The following describes two proteins that form a bound complex.

Sequence of protein 1:
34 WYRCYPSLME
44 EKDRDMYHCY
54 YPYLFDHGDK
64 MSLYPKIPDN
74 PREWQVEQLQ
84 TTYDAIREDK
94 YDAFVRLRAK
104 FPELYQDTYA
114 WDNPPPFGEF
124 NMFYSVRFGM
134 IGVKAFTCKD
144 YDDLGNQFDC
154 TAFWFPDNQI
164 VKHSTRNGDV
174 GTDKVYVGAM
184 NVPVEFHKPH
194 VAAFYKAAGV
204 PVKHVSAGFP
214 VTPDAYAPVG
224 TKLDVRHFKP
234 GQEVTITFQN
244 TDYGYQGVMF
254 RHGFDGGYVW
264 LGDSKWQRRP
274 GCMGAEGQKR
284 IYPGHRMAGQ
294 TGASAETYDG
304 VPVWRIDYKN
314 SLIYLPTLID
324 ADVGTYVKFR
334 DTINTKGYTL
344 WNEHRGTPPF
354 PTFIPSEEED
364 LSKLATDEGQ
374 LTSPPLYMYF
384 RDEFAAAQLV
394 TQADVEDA

Sequence of protein 2:
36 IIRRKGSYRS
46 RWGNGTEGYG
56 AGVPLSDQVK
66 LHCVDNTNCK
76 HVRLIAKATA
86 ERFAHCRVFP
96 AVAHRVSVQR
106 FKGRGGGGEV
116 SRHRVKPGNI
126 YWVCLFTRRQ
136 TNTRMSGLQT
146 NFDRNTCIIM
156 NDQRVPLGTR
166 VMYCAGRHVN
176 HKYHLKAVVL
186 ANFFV

Residue-level contacts at the interface:
Residue D385 in protein 1 interacts with residue M140 in protein 2 (closest heavy-atom distance 4.4 Å).
Residue Q150 in protein 1 interacts with residue S141 in protein 2 (closest heavy-atom distance 4.1 Å).
Residue D385 in protein 1 contacts residue R172 in protein 2 (closest heavy-atom distance 3.8 Å).
Residue V393 in protein 1 contacts residue N175 in protein 2 (closest heavy-atom distance 3.7 Å).
Residue T294 in protein 1 contacts residue Y43 in protein 2 (closest heavy-atom distance 3.5 Å).
Residue V398 in protein 1 is in contact with residue V184 in protein 2 (closest heavy-atom distance 3.1 Å).
Residue G148 in protein 1 contacts residue M140 in protein 2 (closest heavy-atom distance 3.4 Å).
Residue V398 in protein 1 interacts with residue L180 in protein 2 (closest heavy-atom distance 4.6 Å).
Residue D397 in protein 1 interacts with residue K181 in protein 2 (closest heavy-atom distance 3.7 Å).
Residue D385 in protein 1 is in contact with residue S141 in protein 2 (closest heavy-atom distance 4.0 Å).
Residue V393 in protein 1 contacts residue L180 in protein 2 (closest heavy-atom distance 3.3 Å).
Residue F257 in protein 1 is in contact with residue K40 in protein 2 (closest heavy-atom distance 3.2 Å).
Residue D400 in protein 1 interacts with residue K181 in protein 2 (closest heavy-atom distance 3.9 Å).
Residue N149 in protein 1 interacts with residue S141 in protein 2 (closest heavy-atom distance 4.8 Å).
Residue F253 in protein 1 is in contact with residue S42 in protein 2 (closest heavy-atom distance 3.4 Å).
Residue Y246 in protein 1 contacts residue Y43 in protein 2 (closest heavy-atom distance 4.4 Å).
Residue D385 in protein 1 is in contact with residue R139 in protein 2 (closest heavy-atom distance 3.3 Å).
Residue F387 in protein 1 contacts residue H173 in protein 2 (closest heavy-atom distance 3.2 Å).
Residue N243 in protein 1 contacts residue Y43 in protein 2 (closest heavy-atom distance 4.8 Å).
Residue Q150 in protein 1 interacts with residue M140 in protein 2 (closest heavy-atom distance 2.8 Å).
Residue L392 in protein 1 interacts with residue N175 in protein 2 (closest heavy-atom distance 3.2 Å).
Residue R254 in protein 1 contacts residue Y43 in protein 2 (closest heavy-atom distance 3.6 Å).
Residue D323 in protein 1 interacts with residue Y43 in protein 2 (closest heavy-atom distance 4.8 Å).
Residue F383 in protein 1 interacts with residue S141 in protein 2 (closest heavy-atom distance 2.9 Å).
Residue G256 in protein 1 interacts with residue G41 in protein 2 (closest heavy-atom distance 3.3 Å).
Residue G256 in protein 1 is in contact with residue K40 in protein 2 (closest heavy-atom distance 3.1 Å).
Residue Q391 in protein 1 interacts with residue H176 in protein 2 (closest heavy-atom distance 3.2 Å).
Residue H255 in protein 1 contacts residue G41 in protein 2 (closest heavy-atom distance 3.6 Å).
Residue G148 in protein 1 interacts with residue S141 in protein 2 (closest heavy-atom distance 2.6 Å).
Residue F387 in protein 1 is in contact with residue V93 in protein 2 (closest heavy-atom distance 3.2 Å).
Residue F387 in protein 1 contacts residue V174 in protein 2 (closest heavy-atom distance 4.2 Å).
Residue R384 in protein 1 interacts with residue M140 in protein 2 (closest heavy-atom distance 3.3 Å).
Residue N149 in protein 1 contacts residue M140 in protein 2 (closest heavy-atom distance 3.5 Å).
Residue Q391 in protein 1 is in contact with residue K177 in protein 2 (closest heavy-atom distance 3.0 Å).
Residue E386 in protein 1 contacts residue R172 in protein 2 (closest heavy-atom distance 3.8 Å).
Residue V398 in protein 1 interacts with residue L185 in protein 2 (closest heavy-atom distance 3.9 Å).
Residue R254 in protein 1 interacts with residue S42 in protein 2 (closest heavy-atom distance 4.2 Å).
Residue M252 in protein 1 interacts with residue G41 in protein 2 (closest heavy-atom distance 3.2 Å).
Residue M252 in protein 1 interacts with residue S42 in protein 2 (closest heavy-atom distance 4.6 Å).
Residue F387 in protein 1 is in contact with residue R172 in protein 2 (closest heavy-atom distance 3.7 Å).
Residue H255 in protein 1 is in contact with residue S42 in protein 2 (closest heavy-atom distance 3.5 Å).
Residue Y144 in protein 1 contacts residue S141 in protein 2 (closest heavy-atom distance 4.1 Å).
Residue G256 in protein 1 is in contact with residue S42 in protein 2 (closest heavy-atom distance 3.4 Å).
Residue V393 in protein 1 contacts residue K177 in protein 2 (closest heavy-atom distance 3.7 Å).
Residue F257 in protein 1 contacts residue G41 in protein 2 (closest heavy-atom distance 4.4 Å).
Residue F387 in protein 1 is in contact with residue C91 in protein 2 (closest heavy-atom distance 4.7 Å).
Residue D400 in protein 1 is in contact with residue V184 in protein 2 (closest heavy-atom distance 3.8 Å).
Residue G295 in protein 1 interacts with residue Y43 in protein 2 (closest heavy-atom distance 4.2 Å).
Residue N243 in protein 1 contacts residue R44 in protein 2 (closest heavy-atom distance 3.7 Å).
Residue F253 in protein 1 interacts with residue R46 in protein 2 (closest heavy-atom distance 3.8 Å).
Residue A390 in protein 1 contacts residue K177 in protein 2 (closest heavy-atom distance 3.2 Å).
Residue F253 in protein 1 is in contact with residue Y43 in protein 2 (closest heavy-atom distance 3.0 Å).
Residue F387 in protein 1 is in contact with residue H176 in protein 2 (closest heavy-atom distance 3.5 Å).
Residue D258 in protein 1 contacts residue K40 in protein 2 (closest heavy-atom distance 2.9 Å).
Residue L392 in protein 1 is in contact with residue K177 in protein 2 (closest heavy-atom distance 4.2 Å).
Residue F387 in protein 1 contacts residue N175 in protein 2 (closest heavy-atom distance 4.8 Å).
Residue D323 in protein 1 contacts residue R44 in protein 2 (closest heavy-atom distance 3.6 Å).
Residue Q150 in protein 1 is in contact with residue G142 in protein 2 (closest heavy-atom distance 3.6 Å).
Residue Q391 in protein 1 interacts with residue N175 in protein 2 (closest heavy-atom distance 3.4 Å).
Residue E299 in protein 1 interacts with residue R44 in protein 2 (closest heavy-atom distance 3.5 Å).